These two protein chains interact to form a complex.

Sequence of the first protein:
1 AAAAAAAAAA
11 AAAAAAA

Sequence of the second protein:
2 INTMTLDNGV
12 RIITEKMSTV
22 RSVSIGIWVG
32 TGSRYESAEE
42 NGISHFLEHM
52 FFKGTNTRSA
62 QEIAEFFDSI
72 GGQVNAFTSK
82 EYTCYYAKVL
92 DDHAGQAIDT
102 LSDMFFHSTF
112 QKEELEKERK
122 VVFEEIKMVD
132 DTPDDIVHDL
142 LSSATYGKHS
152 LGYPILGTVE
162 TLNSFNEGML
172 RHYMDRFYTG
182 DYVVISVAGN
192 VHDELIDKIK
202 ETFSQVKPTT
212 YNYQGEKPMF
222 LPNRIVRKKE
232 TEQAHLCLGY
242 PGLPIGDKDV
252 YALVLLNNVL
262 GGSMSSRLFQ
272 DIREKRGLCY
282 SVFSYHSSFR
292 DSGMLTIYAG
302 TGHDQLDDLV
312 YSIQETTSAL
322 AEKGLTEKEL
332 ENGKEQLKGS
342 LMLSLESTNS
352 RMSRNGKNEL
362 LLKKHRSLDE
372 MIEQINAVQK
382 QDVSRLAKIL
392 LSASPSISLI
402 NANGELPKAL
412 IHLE

Residue-level contacts at the interface:
Residue R274 in the second protein contacts residue A15 in the first protein (closest heavy-atom distance 2.7 Å).
Residue E347 in the second protein is in contact with residue A2 in the first protein (closest heavy-atom distance 4.8 Å).
Residue S348 in the second protein contacts residue A1 in the first protein (closest heavy-atom distance 3.1 Å).
Residue R274 in the second protein is in contact with residue A14 in the first protein (closest heavy-atom distance 5.0 Å).
Residue F270 in the second protein is in contact with residue A16 in the first protein (closest heavy-atom distance 4.6 Å).
Residue S348 in the second protein contacts residue A2 in the first protein (closest heavy-atom distance 3.2 Å).
Residue S351 in the second protein is in contact with residue A1 in the first protein (closest heavy-atom distance 4.7 Å).
Residue R274 in the second protein interacts with residue A16 in the first protein (closest heavy-atom distance 4.0 Å).
Residue Y281 in the second protein interacts with residue A13 in the first protein (closest heavy-atom distance 5.0 Å).
Residue N350 in the second protein contacts residue A1 in the first protein (closest heavy-atom distance 3.8 Å).
Residue Y281 in the second protein interacts with residue A14 in the first protein (closest heavy-atom distance 3.0 Å).
Residue Y281 in the second protein interacts with residue A16 in the first protein (closest heavy-atom distance 3.9 Å).
Residue Y281 in the second protein contacts residue A12 in the first protein (closest heavy-atom distance 4.8 Å).
Residue M265 in the second protein is in contact with residue A16 in the first protein (closest heavy-atom distance 4.8 Å).
Residue Y281 in the second protein is in contact with residue A15 in the first protein (closest heavy-atom distance 3.4 Å).
Residue Y281 in the second protein is in contact with residue A17 in the first protein (closest heavy-atom distance 3.9 Å).